Sequence of the first protein:
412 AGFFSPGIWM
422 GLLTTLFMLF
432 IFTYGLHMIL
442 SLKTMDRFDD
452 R

Sequence of the second protein:
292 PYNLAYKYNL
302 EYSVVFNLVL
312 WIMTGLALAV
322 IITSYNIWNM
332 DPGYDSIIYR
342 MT

Interface contacts:
Residue S304 in the second protein interacts with residue I419 in the first protein (closest heavy-atom distance 3.2 Å).
Residue S304 in the second protein contacts residue F415 in the first protein (closest heavy-atom distance 3.8 Å).
Residue S304 in the second protein interacts with residue G413 in the first protein (closest heavy-atom distance 3.3 Å).
Residue F307 in the second protein interacts with residue F414 in the first protein (closest heavy-atom distance 3.7 Å).
Residue Y303 in the second protein interacts with residue F414 in the first protein (closest heavy-atom distance 3.7 Å).
Residue Y303 in the second protein contacts residue A412 in the first protein (closest heavy-atom distance 5.0 Å).
Residue Y299 in the second protein contacts residue A412 in the first protein (closest heavy-atom distance 3.6 Å).
Residue N300 in the second protein interacts with residue A412 in the first protein (closest heavy-atom distance 4.2 Å).
Residue N308 in the second protein is in contact with residue I419 in the first protein (closest heavy-atom distance 3.2 Å).
Residue F307 in the second protein is in contact with residue F415 in the first protein (closest heavy-atom distance 3.9 Å).
Residue Y299 in the second protein is in contact with residue F414 in the first protein (closest heavy-atom distance 3.2 Å).
Residue Y299 in the second protein is in contact with residue G413 in the first protein (closest heavy-atom distance 4.8 Å).
Residue S304 in the second protein is in contact with residue S416 in the first protein (closest heavy-atom distance 4.1 Å).
Residue V305 in the second protein contacts residue I419 in the first protein (closest heavy-atom distance 4.2 Å).
Residue N308 in the second protein is in contact with residue L423 in the first protein (closest heavy-atom distance 3.5 Å).
Residue S304 in the second protein is in contact with residue F414 in the first protein (closest heavy-atom distance 3.2 Å).
Residue N308 in the second protein interacts with residue F415 in the first protein (closest heavy-atom distance 4.2 Å).
Residue W312 in the second protein is in contact with residue L423 in the first protein (closest heavy-atom distance 3.4 Å).
Residue Y303 in the second protein interacts with residue G413 in the first protein (closest heavy-atom distance 3.4 Å).

This data describes a binding interaction between two proteins.